Sequence of chain A:
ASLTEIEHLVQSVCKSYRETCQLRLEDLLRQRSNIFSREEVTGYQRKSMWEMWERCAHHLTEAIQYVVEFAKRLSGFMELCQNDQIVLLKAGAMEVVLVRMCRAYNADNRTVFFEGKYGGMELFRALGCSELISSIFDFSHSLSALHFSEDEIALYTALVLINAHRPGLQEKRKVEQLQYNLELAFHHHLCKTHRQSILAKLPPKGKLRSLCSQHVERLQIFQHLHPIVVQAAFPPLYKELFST

Sequence of chain B:
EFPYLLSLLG

Contacts between the two chains:
Residue L97 in chain A is in contact with residue L5 in chain B (closest heavy-atom distance 3.9 Å).
Residue L245 in chain A contacts residue L5 in chain B (closest heavy-atom distance 4.1 Å).
Residue V76 in chain A is in contact with residue L8 in chain B (closest heavy-atom distance 4.1 Å).
Residue L249 in chain A is in contact with residue F2 in chain B (closest heavy-atom distance 5.0 Å).
Residue M86 in chain A contacts residue L9 in chain B (closest heavy-atom distance 3.7 Å).
Residue V76 in chain A is in contact with residue L5 in chain B (closest heavy-atom distance 4.3 Å).
Residue K98 in chain A contacts residue L5 in chain B (closest heavy-atom distance 4.2 Å).
Residue E248 in chain A interacts with residue E1 in chain B (closest heavy-atom distance 4.2 Å).
Residue P244 in chain A contacts residue Y4 in chain B (closest heavy-atom distance 3.7 Å).
Residue Q93 in chain A interacts with residue L9 in chain B (closest heavy-atom distance 3.6 Å).
Residue L249 in chain A is in contact with residue L5 in chain B (closest heavy-atom distance 3.6 Å).
Residue I94 in chain A is in contact with residue L9 in chain B (closest heavy-atom distance 4.1 Å).
Residue F85 in chain A interacts with residue L9 in chain B (closest heavy-atom distance 4.1 Å).
Residue E248 in chain A contacts residue L6 in chain B (closest heavy-atom distance 4.9 Å).
Residue E248 in chain A interacts with residue F2 in chain B (closest heavy-atom distance 3.4 Å).
Residue L97 in chain A contacts residue L9 in chain B (closest heavy-atom distance 3.7 Å).
Residue K80 in chain A interacts with residue G10 in chain B (closest heavy-atom distance 3.8 Å).
Residue L245 in chain A interacts with residue L8 in chain B (closest heavy-atom distance 3.7 Å).
Residue I94 in chain A contacts residue L5 in chain B (closest heavy-atom distance 4.0 Å).
Residue E248 in chain A is in contact with residue Y4 in chain B (closest heavy-atom distance 2.9 Å).
Residue V76 in chain A is in contact with residue L9 in chain B (closest heavy-atom distance 4.2 Å).
Residue L245 in chain A is in contact with residue Y4 in chain B (closest heavy-atom distance 4.3 Å).
Residue I94 in chain A interacts with residue L6 in chain B (closest heavy-atom distance 4.3 Å).
Residue I94 in chain A interacts with residue F2 in chain B (closest heavy-atom distance 3.5 Å).
Residue Q90 in chain A contacts residue L6 in chain B (closest heavy-atom distance 3.3 Å).
Residue K80 in chain A contacts residue L8 in chain B (closest heavy-atom distance 2.6 Å).
Residue Q90 in chain A is in contact with residue L9 in chain B (closest heavy-atom distance 4.9 Å).
Residue Q73 in chain A is in contact with residue L8 in chain B (closest heavy-atom distance 4.3 Å).
Residue E248 in chain A is in contact with residue L5 in chain B (closest heavy-atom distance 2.8 Å).
Residue K80 in chain A interacts with residue L9 in chain B (closest heavy-atom distance 3.2 Å).
Residue E248 in chain A is in contact with residue P3 in chain B (closest heavy-atom distance 3.2 Å).

This data describes a binding interaction between two proteins.